Residue-level contacts at the interface:
Residue G160 in the second protein is in contact with residue F4 in the first protein (closest heavy-atom distance 3.6 Å).
Residue N67 in the second protein interacts with residue A5 in the first protein (closest heavy-atom distance 4.9 Å).
Residue G102 in the second protein is in contact with residue A2 in the first protein (closest heavy-atom distance 2.8 Å).
Residue L96 in the second protein is in contact with residue P3 in the first protein (closest heavy-atom distance 3.4 Å).
Residue N99 in the second protein contacts residue A5 in the first protein (closest heavy-atom distance 4.7 Å).
Residue G134 in the second protein is in contact with residue P3 in the first protein (closest heavy-atom distance 3.2 Å).
Residue L133 in the second protein interacts with residue F4 in the first protein (closest heavy-atom distance 3.2 Å).
Residue S224 in the second protein contacts residue F4 in the first protein (closest heavy-atom distance 3.8 Å).
Residue H69 in the second protein contacts residue F4 in the first protein (closest heavy-atom distance 4.4 Å).
Residue G135 in the second protein interacts with residue A2 in the first protein (closest heavy-atom distance 3.7 Å).
Residue H69 in the second protein interacts with residue A6 in the first protein (closest heavy-atom distance 3.5 Å).
Residue G100 in the second protein is in contact with residue P3 in the first protein (closest heavy-atom distance 2.3 Å).
Residue G102 in the second protein is in contact with residue P3 in the first protein (closest heavy-atom distance 4.2 Å).
Residue N67 in the second protein contacts residue A7 in the first protein (closest heavy-atom distance 5.0 Å).
Residue I107 in the second protein interacts with residue A2 in the first protein (closest heavy-atom distance 4.3 Å).
Residue G102 in the second protein interacts with residue P1 in the first protein (closest heavy-atom distance 3.7 Å).
Residue M225 in the second protein contacts residue A7 in the first protein (closest heavy-atom distance 5.0 Å).
Residue Y104 in the second protein is in contact with residue A2 in the first protein (closest heavy-atom distance 4.5 Å).
Residue S101 in the second protein interacts with residue A2 in the first protein (closest heavy-atom distance 3.7 Å).
Residue A159 in the second protein is in contact with residue F4 in the first protein (closest heavy-atom distance 4.8 Å).
Residue S101 in the second protein is in contact with residue P3 in the first protein (closest heavy-atom distance 3.5 Å).
Residue H69 in the second protein contacts residue A7 in the first protein (closest heavy-atom distance 3.6 Å).
Residue L133 in the second protein interacts with residue A2 in the first protein (closest heavy-atom distance 4.5 Å).
Residue Q103 in the second protein contacts residue A2 in the first protein (closest heavy-atom distance 5.0 Å).
Residue N161 in the second protein contacts residue F4 in the first protein (closest heavy-atom distance 3.3 Å).
Residue S132 in the second protein is in contact with residue F4 in the first protein (closest heavy-atom distance 4.7 Å).
Residue I220 in the second protein interacts with residue A7 in the first protein (closest heavy-atom distance 3.3 Å).
Residue G134 in the second protein contacts residue F4 in the first protein (closest heavy-atom distance 3.1 Å).
Residue I220 in the second protein interacts with residue A6 in the first protein (closest heavy-atom distance 4.9 Å).
Residue L96 in the second protein contacts residue A2 in the first protein (closest heavy-atom distance 4.7 Å).
Residue N67 in the second protein interacts with residue A6 in the first protein (closest heavy-atom distance 3.0 Å).
Residue A158 in the second protein contacts residue F4 in the first protein (closest heavy-atom distance 3.2 Å).
Residue N99 in the second protein is in contact with residue A6 in the first protein (closest heavy-atom distance 4.2 Å).
Residue W212 in the second protein is in contact with residue A6 in the first protein (closest heavy-atom distance 3.7 Å).
Residue Y104 in the second protein contacts residue P1 in the first protein (closest heavy-atom distance 3.2 Å).
Residue G135 in the second protein is in contact with residue F4 in the first protein (closest heavy-atom distance 4.3 Å).
Residue G134 in the second protein contacts residue A2 in the first protein (closest heavy-atom distance 2.5 Å).
Residue T223 in the second protein is in contact with residue F4 in the first protein (closest heavy-atom distance 3.8 Å).
Residue L133 in the second protein interacts with residue P3 in the first protein (closest heavy-atom distance 3.2 Å).
Residue G100 in the second protein is in contact with residue A5 in the first protein (closest heavy-atom distance 4.4 Å).
Residue R218 in the second protein interacts with residue A7 in the first protein (closest heavy-atom distance 5.0 Å).
Residue G134 in the second protein interacts with residue P1 in the first protein (closest heavy-atom distance 4.3 Å).
Residue W212 in the second protein is in contact with residue A7 in the first protein (closest heavy-atom distance 4.0 Å).
Residue S132 in the second protein interacts with residue P3 in the first protein (closest heavy-atom distance 3.8 Å).
Residue G135 in the second protein is in contact with residue P1 in the first protein (closest heavy-atom distance 4.2 Å).
Residue H69 in the second protein interacts with residue A5 in the first protein (closest heavy-atom distance 3.5 Å).
Residue G100 in the second protein is in contact with residue A6 in the first protein (closest heavy-atom distance 4.5 Å).
Residue S221 in the second protein interacts with residue A7 in the first protein (closest heavy-atom distance 4.9 Å).
Residue G100 in the second protein contacts residue A2 in the first protein (closest heavy-atom distance 4.6 Å).

These two protein chains interact to form a complex.

Sequence of the second protein:
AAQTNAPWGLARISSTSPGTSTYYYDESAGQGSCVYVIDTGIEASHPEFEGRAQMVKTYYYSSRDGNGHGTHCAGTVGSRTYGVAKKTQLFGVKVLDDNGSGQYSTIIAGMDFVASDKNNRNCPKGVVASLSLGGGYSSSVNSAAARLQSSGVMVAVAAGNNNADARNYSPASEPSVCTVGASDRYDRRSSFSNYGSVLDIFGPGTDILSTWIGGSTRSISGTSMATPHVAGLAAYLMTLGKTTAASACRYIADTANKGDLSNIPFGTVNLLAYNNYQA

Sequence of the first protein:
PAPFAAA